Sequence of the second protein:
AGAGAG

This data describes a binding interaction between two proteins.

Sequence of the first protein:
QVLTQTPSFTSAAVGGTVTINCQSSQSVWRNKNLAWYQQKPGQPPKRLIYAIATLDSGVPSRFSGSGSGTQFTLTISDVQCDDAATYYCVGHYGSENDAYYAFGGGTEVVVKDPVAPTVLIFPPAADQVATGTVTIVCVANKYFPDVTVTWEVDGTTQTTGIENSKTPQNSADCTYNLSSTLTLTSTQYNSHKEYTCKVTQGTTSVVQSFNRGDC

Residue-level contacts at the interface:
Residue Y93 in the first protein contacts residue A6 in the second protein (closest heavy-atom distance 3.8 Å).
Residue R30 in the first protein contacts residue G4 in the second protein (closest heavy-atom distance 3.7 Å).
Residue S95 in the first protein interacts with residue A8 in the second protein (closest heavy-atom distance 5.0 Å).
Residue E96 in the first protein contacts residue A6 in the second protein (closest heavy-atom distance 4.9 Å).
Residue A99 in the first protein contacts residue G7 in the second protein (closest heavy-atom distance 3.9 Å).
Residue H92 in the first protein contacts residue A6 in the second protein (closest heavy-atom distance 3.1 Å).
Residue W29 in the first protein contacts residue A3 in the second protein (closest heavy-atom distance 2.8 Å).
Residue G94 in the first protein is in contact with residue A6 in the second protein (closest heavy-atom distance 3.7 Å).
Residue N33 in the first protein contacts residue G4 in the second protein (closest heavy-atom distance 2.9 Å).
Residue N97 in the first protein is in contact with residue G9 in the second protein (closest heavy-atom distance 4.8 Å).
Residue E96 in the first protein is in contact with residue A8 in the second protein (closest heavy-atom distance 3.5 Å).
Residue D98 in the first protein contacts residue G7 in the second protein (closest heavy-atom distance 3.5 Å).
Residue S95 in the first protein interacts with residue G7 in the second protein (closest heavy-atom distance 2.9 Å).
Residue W29 in the first protein interacts with residue A6 in the second protein (closest heavy-atom distance 3.7 Å).
Residue D98 in the first protein contacts residue A6 in the second protein (closest heavy-atom distance 3.2 Å).
Residue E96 in the first protein contacts residue G7 in the second protein (closest heavy-atom distance 3.3 Å).
Residue E96 in the first protein contacts residue G9 in the second protein (closest heavy-atom distance 2.6 Å).
Residue A99 in the first protein contacts residue A6 in the second protein (closest heavy-atom distance 3.7 Å).
Residue N97 in the first protein is in contact with residue G7 in the second protein (closest heavy-atom distance 4.1 Å).
Residue R30 in the first protein is in contact with residue A3 in the second protein (closest heavy-atom distance 3.3 Å).
Residue W29 in the first protein contacts residue G4 in the second protein (closest heavy-atom distance 3.4 Å).
Residue S95 in the first protein contacts residue A6 in the second protein (closest heavy-atom distance 3.2 Å).
Residue H92 in the first protein contacts residue G4 in the second protein (closest heavy-atom distance 4.6 Å).